Sequence of chain B:
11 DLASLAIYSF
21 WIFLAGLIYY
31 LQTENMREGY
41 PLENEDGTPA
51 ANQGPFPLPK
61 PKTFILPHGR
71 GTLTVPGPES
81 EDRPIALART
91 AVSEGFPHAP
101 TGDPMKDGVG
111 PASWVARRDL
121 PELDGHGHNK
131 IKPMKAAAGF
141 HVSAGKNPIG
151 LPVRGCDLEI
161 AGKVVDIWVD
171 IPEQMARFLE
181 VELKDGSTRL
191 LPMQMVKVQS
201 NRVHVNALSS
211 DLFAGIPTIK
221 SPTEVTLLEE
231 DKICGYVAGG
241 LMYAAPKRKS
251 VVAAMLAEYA

Sequence of chain A:
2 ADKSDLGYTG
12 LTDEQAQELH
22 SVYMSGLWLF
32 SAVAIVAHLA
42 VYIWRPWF

The following describes two proteins that form a bound complex.

Interface contacts:
Residue R89 in chain B interacts with residue D3 in chain A (closest heavy-atom distance 3.9 Å).
Residue T90 in chain B is in contact with residue Y9 in chain A (closest heavy-atom distance 5.0 Å).
Residue T90 in chain B contacts residue D3 in chain A (closest heavy-atom distance 4.6 Å).
Residue V92 in chain B contacts residue D3 in chain A (closest heavy-atom distance 5.0 Å).